Sequence of the first protein:
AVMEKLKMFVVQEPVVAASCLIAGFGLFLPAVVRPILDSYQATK

Sequence of the second protein:
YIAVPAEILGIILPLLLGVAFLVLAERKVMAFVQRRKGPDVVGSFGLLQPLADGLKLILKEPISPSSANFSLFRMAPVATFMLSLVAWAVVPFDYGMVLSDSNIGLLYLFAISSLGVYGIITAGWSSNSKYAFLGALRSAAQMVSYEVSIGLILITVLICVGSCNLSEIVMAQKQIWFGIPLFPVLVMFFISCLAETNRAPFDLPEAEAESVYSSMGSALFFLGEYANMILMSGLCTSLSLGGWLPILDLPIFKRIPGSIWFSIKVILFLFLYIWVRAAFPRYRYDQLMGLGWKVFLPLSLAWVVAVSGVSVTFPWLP

Interface contacts:
Residue G316 in the second protein is in contact with residue G27 in the first protein (closest heavy-atom distance 3.7 Å).
Residue A313 in the second protein contacts residue I23 in the first protein (closest heavy-atom distance 3.5 Å).
Residue V319 in the second protein is in contact with residue P31 in the first protein (closest heavy-atom distance 4.2 Å).
Residue V312 in the second protein is in contact with residue A24 in the first protein (closest heavy-atom distance 4.0 Å).
Residue L306 in the second protein contacts residue A19 in the first protein (closest heavy-atom distance 4.7 Å).
Residue A309 in the second protein contacts residue S20 in the first protein (closest heavy-atom distance 3.3 Å).
Residue K301 in the second protein is in contact with residue V16 in the first protein (closest heavy-atom distance 4.4 Å).
Residue K301 in the second protein is in contact with residue V17 in the first protein (closest heavy-atom distance 4.8 Å).
Residue V317 in the second protein is in contact with residue F26 in the first protein (closest heavy-atom distance 3.6 Å).
Residue L306 in the second protein interacts with residue V16 in the first protein (closest heavy-atom distance 3.6 Å).
Residue L306 in the second protein is in contact with residue S20 in the first protein (closest heavy-atom distance 4.0 Å).
Residue L306 in the second protein is in contact with residue I23 in the first protein (closest heavy-atom distance 4.6 Å).
Residue P305 in the second protein interacts with residue S20 in the first protein (closest heavy-atom distance 3.0 Å).
Residue W310 in the second protein is in contact with residue I23 in the first protein (closest heavy-atom distance 3.7 Å).
Residue A309 in the second protein interacts with residue A24 in the first protein (closest heavy-atom distance 4.1 Å).
Residue F321 in the second protein is in contact with residue V34 in the first protein (closest heavy-atom distance 4.4 Å).
Residue V317 in the second protein interacts with residue L30 in the first protein (closest heavy-atom distance 3.7 Å).
Residue T320 in the second protein interacts with residue L30 in the first protein (closest heavy-atom distance 3.9 Å).
Residue T320 in the second protein interacts with residue V34 in the first protein (closest heavy-atom distance 4.7 Å).
Residue V319 in the second protein interacts with residue R35 in the first protein (closest heavy-atom distance 3.1 Å).
Residue G316 in the second protein interacts with residue P31 in the first protein (closest heavy-atom distance 4.0 Å).
Residue V312 in the second protein is in contact with residue G27 in the first protein (closest heavy-atom distance 4.2 Å).
Residue A309 in the second protein interacts with residue I23 in the first protein (closest heavy-atom distance 3.2 Å).
Residue A313 in the second protein is in contact with residue F26 in the first protein (closest heavy-atom distance 4.8 Å).
Residue T320 in the second protein interacts with residue R35 in the first protein (closest heavy-atom distance 3.7 Å).
Residue V312 in the second protein contacts residue L28 in the first protein (closest heavy-atom distance 3.9 Å).
Residue G316 in the second protein is in contact with residue L30 in the first protein (closest heavy-atom distance 4.5 Å).
Residue F321 in the second protein contacts residue L38 in the first protein (closest heavy-atom distance 4.4 Å).
Residue A313 in the second protein interacts with residue G27 in the first protein (closest heavy-atom distance 3.8 Å).
Residue V302 in the second protein contacts residue V16 in the first protein (closest heavy-atom distance 3.6 Å).
Residue T320 in the second protein is in contact with residue P31 in the first protein (closest heavy-atom distance 3.6 Å).

This data describes a binding interaction between two proteins.